Sequence of chain B:
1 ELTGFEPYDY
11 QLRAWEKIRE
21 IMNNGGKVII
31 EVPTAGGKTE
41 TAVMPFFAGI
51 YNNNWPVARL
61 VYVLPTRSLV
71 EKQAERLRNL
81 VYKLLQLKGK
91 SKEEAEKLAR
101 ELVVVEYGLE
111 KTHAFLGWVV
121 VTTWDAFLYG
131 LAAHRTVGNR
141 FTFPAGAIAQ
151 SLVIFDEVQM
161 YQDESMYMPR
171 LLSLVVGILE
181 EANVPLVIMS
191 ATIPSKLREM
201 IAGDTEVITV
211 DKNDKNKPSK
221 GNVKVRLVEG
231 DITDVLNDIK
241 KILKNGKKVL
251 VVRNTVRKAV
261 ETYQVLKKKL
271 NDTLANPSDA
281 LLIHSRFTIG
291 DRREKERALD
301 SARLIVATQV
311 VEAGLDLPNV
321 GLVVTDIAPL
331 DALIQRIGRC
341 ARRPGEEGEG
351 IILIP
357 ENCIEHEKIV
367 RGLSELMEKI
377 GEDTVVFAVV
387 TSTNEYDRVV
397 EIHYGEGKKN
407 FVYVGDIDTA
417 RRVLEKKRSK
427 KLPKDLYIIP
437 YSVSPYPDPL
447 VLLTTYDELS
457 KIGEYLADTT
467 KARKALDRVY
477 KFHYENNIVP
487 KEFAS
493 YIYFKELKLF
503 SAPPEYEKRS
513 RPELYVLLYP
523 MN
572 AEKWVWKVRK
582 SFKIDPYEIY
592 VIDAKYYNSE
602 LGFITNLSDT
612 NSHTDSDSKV

Residue-level contacts at the interface:
Residue F407 in chain B is in contact with residue A70 in chain A (closest heavy-atom distance 4.8 Å).
Residue K427 in chain B is in contact with residue Y210 in chain A (closest heavy-atom distance 4.2 Å).
Residue Y409 in chain B interacts with residue L71 in chain A (closest heavy-atom distance 3.9 Å).
Residue K427 in chain B is in contact with residue H208 in chain A (closest heavy-atom distance 3.2 Å).
Residue Y409 in chain B is in contact with residue L206 in chain A (closest heavy-atom distance 4.8 Å).
Residue Y409 in chain B contacts residue L67 in chain A (closest heavy-atom distance 4.3 Å).
Residue Y409 in chain B interacts with residue A70 in chain A (closest heavy-atom distance 3.7 Å).
Residue V410 in chain B is in contact with residue H205 in chain A (closest heavy-atom distance 3.9 Å).
Residue R170 in chain B contacts residue A70 in chain A (closest heavy-atom distance 3.5 Å).
Residue E402 in chain B is in contact with residue L71 in chain A (closest heavy-atom distance 5.0 Å).
Residue E402 in chain B contacts residue I69 in chain A (closest heavy-atom distance 4.8 Å).
Residue R170 in chain B is in contact with residue I69 in chain A (closest heavy-atom distance 2.4 Å).
Residue D414 in chain B contacts residue H205 in chain A (closest heavy-atom distance 3.9 Å).
Residue K426 in chain B interacts with residue M204 in chain A (closest heavy-atom distance 4.4 Å).
Residue Y493 in chain B interacts with residue Y282 in chain A (closest heavy-atom distance 4.8 Å).
Residue E402 in chain B contacts residue A72 in chain A (closest heavy-atom distance 3.2 Å).
Residue K426 in chain B contacts residue H230 in chain A (closest heavy-atom distance 4.2 Å).
Residue R170 in chain B contacts residue L71 in chain A (closest heavy-atom distance 4.6 Å).
Residue V410 in chain B contacts residue L206 in chain A (closest heavy-atom distance 3.6 Å).
Residue K427 in chain B is in contact with residue Y209 in chain A (closest heavy-atom distance 3.4 Å).

Sequence of chain A:
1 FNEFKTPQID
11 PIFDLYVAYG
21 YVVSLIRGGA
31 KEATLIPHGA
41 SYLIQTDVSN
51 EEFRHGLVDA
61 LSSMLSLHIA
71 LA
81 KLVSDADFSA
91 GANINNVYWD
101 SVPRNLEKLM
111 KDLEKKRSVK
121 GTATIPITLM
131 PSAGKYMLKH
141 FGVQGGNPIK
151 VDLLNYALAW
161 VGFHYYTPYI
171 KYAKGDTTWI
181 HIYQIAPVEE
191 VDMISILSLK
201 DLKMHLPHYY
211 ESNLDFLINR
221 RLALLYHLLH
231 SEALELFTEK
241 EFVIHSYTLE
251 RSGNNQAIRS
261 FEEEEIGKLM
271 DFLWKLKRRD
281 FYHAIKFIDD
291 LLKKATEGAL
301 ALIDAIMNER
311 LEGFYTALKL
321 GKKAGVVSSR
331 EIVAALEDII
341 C

These two protein chains interact to form a complex.